Sequence of chain B:
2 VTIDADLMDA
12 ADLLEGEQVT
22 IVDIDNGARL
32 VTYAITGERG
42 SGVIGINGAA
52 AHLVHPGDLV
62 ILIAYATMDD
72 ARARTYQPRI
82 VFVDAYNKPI

Sequence of chain A:
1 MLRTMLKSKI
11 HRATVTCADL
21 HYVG

Contacts between the two chains:
Residue A67 in chain B is in contact with residue M5 in chain A (closest heavy-atom distance 2.7 Å).
Residue L60 in chain B contacts residue A13 in chain A (closest heavy-atom distance 3.3 Å).
Residue R80 in chain B contacts residue S8 in chain A (closest heavy-atom distance 3.5 Å).
Residue G43 in chain B is in contact with residue T16 in chain A (closest heavy-atom distance 3.2 Å).
Residue H56 in chain B interacts with residue V15 in chain A (closest heavy-atom distance 3.5 Å).
Residue A67 in chain B contacts residue T4 in chain A (closest heavy-atom distance 3.4 Å).
Residue M69 in chain B contacts residue R3 in chain A (closest heavy-atom distance 2.9 Å).
Residue G46 in chain B is in contact with residue C17 in chain A (closest heavy-atom distance 3.5 Å).
Residue I81 in chain B interacts with residue K9 in chain A (closest heavy-atom distance 3.5 Å).
Residue N48 in chain B contacts residue D19 in chain A (closest heavy-atom distance 3.3 Å).
Residue L60 in chain B interacts with residue R12 in chain A (closest heavy-atom distance 3.5 Å).
Residue V82 in chain B interacts with residue H11 in chain A (closest heavy-atom distance 2.8 Å).
Residue N88 in chain B is in contact with residue A13 in chain A (closest heavy-atom distance 3.3 Å).
Residue P79 in chain B interacts with residue L6 in chain A (closest heavy-atom distance 3.4 Å).
Residue A12 in chain B interacts with residue S8 in chain A (closest heavy-atom distance 2.6 Å).
Residue D59 in chain B contacts residue V15 in chain A (closest heavy-atom distance 2.9 Å).
Residue P79 in chain B contacts residue K7 in chain A (closest heavy-atom distance 3.5 Å).
Residue V82 in chain B contacts residue I10 in chain A (closest heavy-atom distance 3.5 Å).
Residue D70 in chain B contacts residue L2 in chain A (closest heavy-atom distance 3.4 Å).
Residue V82 in chain B contacts residue K9 in chain A (closest heavy-atom distance 2.8 Å).
Residue V61 in chain B is in contact with residue A13 in chain A (closest heavy-atom distance 2.7 Å).
Residue D71 in chain B is in contact with residue R3 in chain A (closest heavy-atom distance 3.1 Å).
Residue D13 in chain B contacts residue K7 in chain A (closest heavy-atom distance 2.6 Å).
Residue G49 in chain B is in contact with residue L20 in chain A (closest heavy-atom distance 3.1 Å).
Residue I47 in chain B interacts with residue C17 in chain A (closest heavy-atom distance 2.9 Å).
Residue I62 in chain B is in contact with residue I10 in chain A (closest heavy-atom distance 3.3 Å).
Residue T68 in chain B is in contact with residue R3 in chain A (closest heavy-atom distance 3.4 Å).
Residue L63 in chain B interacts with residue K9 in chain A (closest heavy-atom distance 3.2 Å).
Residue I64 in chain B contacts residue L6 in chain A (closest heavy-atom distance 3.3 Å).
Residue M69 in chain B interacts with residue L2 in chain A (closest heavy-atom distance 3.3 Å).
Residue G49 in chain B is in contact with residue D19 in chain A (closest heavy-atom distance 2.5 Å).
Residue I45 in chain B interacts with residue T14 in chain A (closest heavy-atom distance 3.5 Å).
Residue L63 in chain B contacts residue I10 in chain A (closest heavy-atom distance 2.8 Å).
Residue L14 in chain B is in contact with residue S8 in chain A (closest heavy-atom distance 3.3 Å).
Residue R80 in chain B contacts residue K7 in chain A (closest heavy-atom distance 2.8 Å).
Residue V61 in chain B interacts with residue V15 in chain A (closest heavy-atom distance 3.5 Å).
Residue I47 in chain B interacts with residue D19 in chain A (closest heavy-atom distance 2.9 Å).
Residue D59 in chain B interacts with residue T14 in chain A (closest heavy-atom distance 3.5 Å).
Residue Y66 in chain B is in contact with residue M5 in chain A (closest heavy-atom distance 3.1 Å).
Residue V55 in chain B contacts residue V15 in chain A (closest heavy-atom distance 3.6 Å).
Residue D71 in chain B interacts with residue M1 in chain A (closest heavy-atom distance 3.1 Å).
Residue N88 in chain B contacts residue T14 in chain A (closest heavy-atom distance 2.8 Å).
Residue D13 in chain B contacts residue S8 in chain A (closest heavy-atom distance 3.4 Å).
Residue V84 in chain B is in contact with residue H11 in chain A (closest heavy-atom distance 3.5 Å).
Residue E18 in chain B is in contact with residue K7 in chain A (closest heavy-atom distance 2.8 Å).
Residue I47 in chain B interacts with residue A18 in chain A (closest heavy-atom distance 2.9 Å).
Residue N48 in chain B contacts residue Y22 in chain A (closest heavy-atom distance 3.4 Å).
Residue R80 in chain B contacts residue K9 in chain A (closest heavy-atom distance 3.1 Å).
Residue G58 in chain B contacts residue V15 in chain A (closest heavy-atom distance 2.8 Å).
Residue N88 in chain B is in contact with residue T16 in chain A (closest heavy-atom distance 3.5 Å).
Residue H53 in chain B interacts with residue L20 in chain A (closest heavy-atom distance 3.3 Å).
Residue I45 in chain B contacts residue V15 in chain A (closest heavy-atom distance 3.5 Å).
Residue V84 in chain B contacts residue R12 in chain A (closest heavy-atom distance 3.5 Å).
Residue A65 in chain B is in contact with residue K7 in chain A (closest heavy-atom distance 3.0 Å).
Residue L60 in chain B contacts residue T14 in chain A (closest heavy-atom distance 3.5 Å).
Residue I64 in chain B is in contact with residue S8 in chain A (closest heavy-atom distance 3.4 Å).
Residue I45 in chain B interacts with residue T16 in chain A (closest heavy-atom distance 2.9 Å).
Residue A67 in chain B interacts with residue R3 in chain A (closest heavy-atom distance 3.5 Å).
Residue V61 in chain B interacts with residue R12 in chain A (closest heavy-atom distance 3.2 Å).
Residue A65 in chain B interacts with residue S8 in chain A (closest heavy-atom distance 3.0 Å).

This data describes a binding interaction between two proteins.